Sequence of protein 2:
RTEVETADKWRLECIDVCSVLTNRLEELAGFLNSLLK

Interface contacts:
Residue V44 in protein 1 is in contact with residue L56 in protein 2 (closest heavy-atom distance 3.9 Å).
Residue V58 in protein 1 is in contact with residue V41 in protein 2 (closest heavy-atom distance 3.8 Å).
Residue V62 in protein 1 interacts with residue V38 in protein 2 (closest heavy-atom distance 3.6 Å).
Residue V44 in protein 1 interacts with residue F52 in protein 2 (closest heavy-atom distance 4.8 Å).
Residue K54 in protein 1 interacts with residue R45 in protein 2 (closest heavy-atom distance 3.6 Å).
Residue I48 in protein 1 is in contact with residue L56 in protein 2 (closest heavy-atom distance 4.1 Å).
Residue D47 in protein 1 is in contact with residue F52 in protein 2 (closest heavy-atom distance 3.7 Å).
Residue Q51 in protein 1 interacts with residue L49 in protein 2 (closest heavy-atom distance 3.7 Å).
Residue I48 in protein 1 contacts residue F52 in protein 2 (closest heavy-atom distance 3.7 Å).
Residue Q51 in protein 1 contacts residue F52 in protein 2 (closest heavy-atom distance 3.7 Å).
Residue V58 in protein 1 contacts residue R45 in protein 2 (closest heavy-atom distance 3.8 Å).
Residue K54 in protein 1 interacts with residue E48 in protein 2 (closest heavy-atom distance 3.0 Å).
Residue T55 in protein 1 interacts with residue R45 in protein 2 (closest heavy-atom distance 3.1 Å).
Residue Q51 in protein 1 interacts with residue R45 in protein 2 (closest heavy-atom distance 2.9 Å).
Residue T55 in protein 1 is in contact with residue L49 in protein 2 (closest heavy-atom distance 3.5 Å).
Residue V62 in protein 1 is in contact with residue L42 in protein 2 (closest heavy-atom distance 3.7 Å).
Residue L59 in protein 1 contacts residue L42 in protein 2 (closest heavy-atom distance 4.3 Å).
Residue V58 in protein 1 is in contact with residue L42 in protein 2 (closest heavy-atom distance 3.9 Å).

These two protein chains interact to form a complex.

Sequence of protein 1:
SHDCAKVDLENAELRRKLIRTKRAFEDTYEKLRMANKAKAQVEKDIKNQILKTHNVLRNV